Sequence of chain B:
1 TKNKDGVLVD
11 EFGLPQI

Sequence of chain A:
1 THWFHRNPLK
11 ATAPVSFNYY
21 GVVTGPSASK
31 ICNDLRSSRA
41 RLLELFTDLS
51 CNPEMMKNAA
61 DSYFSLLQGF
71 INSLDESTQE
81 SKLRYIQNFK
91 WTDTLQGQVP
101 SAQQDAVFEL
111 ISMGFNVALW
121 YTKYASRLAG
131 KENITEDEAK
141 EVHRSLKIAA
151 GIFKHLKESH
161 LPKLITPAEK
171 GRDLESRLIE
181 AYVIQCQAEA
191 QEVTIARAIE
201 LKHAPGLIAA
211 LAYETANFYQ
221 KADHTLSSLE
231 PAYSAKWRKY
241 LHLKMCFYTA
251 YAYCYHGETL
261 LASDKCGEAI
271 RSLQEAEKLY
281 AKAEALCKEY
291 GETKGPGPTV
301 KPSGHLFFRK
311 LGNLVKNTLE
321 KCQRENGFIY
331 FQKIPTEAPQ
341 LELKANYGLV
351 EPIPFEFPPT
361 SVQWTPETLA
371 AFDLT

Residue-level contacts at the interface:
Residue A198 in chain A interacts with residue L14 in chain B (closest heavy-atom distance 4.0 Å).
Residue Y347 in chain A is in contact with residue P15 in chain B (closest heavy-atom distance 3.8 Å).
Residue A139 in chain A is in contact with residue F12 in chain B (closest heavy-atom distance 3.8 Å).
Residue L201 in chain A interacts with residue D10 in chain B (closest heavy-atom distance 4.6 Å).
Residue R197 in chain A contacts residue D10 in chain B (closest heavy-atom distance 3.0 Å).
Residue E136 in chain A interacts with residue E11 in chain B (closest heavy-atom distance 3.6 Å).
Residue Y347 in chain A contacts residue G13 in chain B (closest heavy-atom distance 3.4 Å).
Residue T194 in chain A interacts with residue F12 in chain B (closest heavy-atom distance 3.8 Å).
Residue G348 in chain A contacts residue G13 in chain B (closest heavy-atom distance 3.6 Å).
Residue Y347 in chain A is in contact with residue V9 in chain B (closest heavy-atom distance 3.9 Å).
Residue H203 in chain A interacts with residue L14 in chain B (closest heavy-atom distance 3.9 Å).
Residue R197 in chain A contacts residue F12 in chain B (closest heavy-atom distance 3.2 Å).
Residue H143 in chain A contacts residue E11 in chain B (closest heavy-atom distance 4.2 Å).
Residue Y347 in chain A interacts with residue N3 in chain B (closest heavy-atom distance 3.1 Å).
Residue L207 in chain A is in contact with residue L14 in chain B (closest heavy-atom distance 3.9 Å).
Residue H203 in chain A interacts with residue I17 in chain B (closest heavy-atom distance 4.0 Å).
Residue N346 in chain A contacts residue N3 in chain B (closest heavy-atom distance 4.7 Å).
Residue R197 in chain A is in contact with residue E11 in chain B (closest heavy-atom distance 4.7 Å).
Residue K140 in chain A contacts residue F12 in chain B (closest heavy-atom distance 3.7 Å).
Residue G348 in chain A is in contact with residue L14 in chain B (closest heavy-atom distance 4.9 Å).
Residue G348 in chain A is in contact with residue F12 in chain B (closest heavy-atom distance 3.9 Å).
Residue T194 in chain A is in contact with residue L14 in chain B (closest heavy-atom distance 3.7 Å).
Residue Y347 in chain A contacts residue V7 in chain B (closest heavy-atom distance 3.6 Å).
Residue V193 in chain A interacts with residue F12 in chain B (closest heavy-atom distance 3.8 Å).
Residue L211 in chain A interacts with residue L14 in chain B (closest heavy-atom distance 5.0 Å).
Residue H203 in chain A contacts residue P15 in chain B (closest heavy-atom distance 3.1 Å).
Residue L207 in chain A contacts residue P15 in chain B (closest heavy-atom distance 3.7 Å).
Residue H143 in chain A contacts residue F12 in chain B (closest heavy-atom distance 3.8 Å).
Residue K140 in chain A contacts residue E11 in chain B (closest heavy-atom distance 3.8 Å).
Residue R197 in chain A interacts with residue L14 in chain B (closest heavy-atom distance 3.8 Å).
Residue L201 in chain A contacts residue I17 in chain B (closest heavy-atom distance 4.9 Å).
Residue E136 in chain A interacts with residue F12 in chain B (closest heavy-atom distance 4.3 Å).
Residue Y347 in chain A is in contact with residue L14 in chain B (closest heavy-atom distance 4.3 Å).

The following describes two proteins that form a bound complex.